Sequence of the first protein:
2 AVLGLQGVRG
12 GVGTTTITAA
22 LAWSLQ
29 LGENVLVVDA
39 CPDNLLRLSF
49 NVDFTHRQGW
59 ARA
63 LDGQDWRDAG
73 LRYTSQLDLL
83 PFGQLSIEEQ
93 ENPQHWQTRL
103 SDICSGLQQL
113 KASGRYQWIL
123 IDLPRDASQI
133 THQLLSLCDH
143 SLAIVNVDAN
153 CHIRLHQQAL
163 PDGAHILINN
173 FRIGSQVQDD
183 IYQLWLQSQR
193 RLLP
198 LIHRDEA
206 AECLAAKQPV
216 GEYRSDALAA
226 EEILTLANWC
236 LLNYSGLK

Residue-level contacts at the interface:
Residue D182 in the first protein contacts residue R51 in the second protein (closest heavy-atom distance 2.8 Å).
Residue Q159 in the first protein contacts residue L31 in the second protein (closest heavy-atom distance 3.6 Å).
Residue D182 in the first protein is in contact with residue W52 in the second protein (closest heavy-atom distance 2.7 Å).
Residue A161 in the first protein is in contact with residue S30 in the second protein (closest heavy-atom distance 3.2 Å).
Residue Q178 in the first protein contacts residue R51 in the second protein (closest heavy-atom distance 3.6 Å).
Residue H158 in the first protein interacts with residue Y36 in the second protein (closest heavy-atom distance 2.6 Å).
Residue A161 in the first protein interacts with residue L31 in the second protein (closest heavy-atom distance 4.4 Å).
Residue D164 in the first protein interacts with residue S30 in the second protein (closest heavy-atom distance 3.5 Å).
Residue S190 in the first protein contacts residue D33 in the second protein (closest heavy-atom distance 3.8 Å).
Residue Q191 in the first protein is in contact with residue P32 in the second protein (closest heavy-atom distance 4.3 Å).
Residue H154 in the first protein interacts with residue Y36 in the second protein (closest heavy-atom distance 3.6 Å).
Residue H154 in the first protein is in contact with residue F58 in the second protein (closest heavy-atom distance 3.8 Å).
Residue L186 in the first protein is in contact with residue L49 in the second protein (closest heavy-atom distance 4.3 Å).
Residue S190 in the first protein contacts residue D35 in the second protein (closest heavy-atom distance 2.9 Å).
Residue L157 in the first protein is in contact with residue I34 in the second protein (closest heavy-atom distance 3.4 Å).
Residue A161 in the first protein is in contact with residue F29 in the second protein (closest heavy-atom distance 3.8 Å).
Residue Q185 in the first protein interacts with residue L45 in the second protein (closest heavy-atom distance 3.8 Å).
Residue Q191 in the first protein is in contact with residue D33 in the second protein (closest heavy-atom distance 4.0 Å).
Residue S190 in the first protein interacts with residue Y36 in the second protein (closest heavy-atom distance 4.1 Å).
Residue P163 in the first protein interacts with residue F29 in the second protein (closest heavy-atom distance 4.1 Å).
Residue H154 in the first protein interacts with residue L55 in the second protein (closest heavy-atom distance 3.5 Å).
Residue V179 in the first protein interacts with residue W52 in the second protein (closest heavy-atom distance 3.7 Å).
Residue L186 in the first protein contacts residue Y36 in the second protein (closest heavy-atom distance 4.0 Å).
Residue Q189 in the first protein interacts with residue L45 in the second protein (closest heavy-atom distance 3.7 Å).
Residue L186 in the first protein is in contact with residue L55 in the second protein (closest heavy-atom distance 4.0 Å).
Residue R192 in the first protein interacts with residue D33 in the second protein (closest heavy-atom distance 3.1 Å).
Residue Q191 in the first protein contacts residue I34 in the second protein (closest heavy-atom distance 3.4 Å).
Residue Q160 in the first protein is in contact with residue L31 in the second protein (closest heavy-atom distance 3.5 Å).
Residue L162 in the first protein interacts with residue P32 in the second protein (closest heavy-atom distance 3.7 Å).
Residue I155 in the first protein is in contact with residue L54 in the second protein (closest heavy-atom distance 3.7 Å).
Residue H158 in the first protein interacts with residue I34 in the second protein (closest heavy-atom distance 3.5 Å).
Residue H158 in the first protein contacts residue F58 in the second protein (closest heavy-atom distance 3.5 Å).
Residue I183 in the first protein contacts residue L55 in the second protein (closest heavy-atom distance 4.0 Å).
Residue H154 in the first protein is in contact with residue L54 in the second protein (closest heavy-atom distance 4.9 Å).
Residue Q189 in the first protein interacts with residue D35 in the second protein (closest heavy-atom distance 3.7 Å).
Residue R192 in the first protein contacts residue D35 in the second protein (closest heavy-atom distance 4.1 Å).
Residue L157 in the first protein interacts with residue P32 in the second protein (closest heavy-atom distance 3.2 Å).
Residue L186 in the first protein contacts residue L45 in the second protein (closest heavy-atom distance 3.7 Å).
Residue H158 in the first protein contacts residue L31 in the second protein (closest heavy-atom distance 3.7 Å).
Residue I168 in the first protein interacts with residue P32 in the second protein (closest heavy-atom distance 4.8 Å).
Residue A151 in the first protein interacts with residue L54 in the second protein (closest heavy-atom distance 3.8 Å).
Residue Q160 in the first protein is in contact with residue P32 in the second protein (closest heavy-atom distance 3.3 Å).
Residue D182 in the first protein is in contact with residue A48 in the second protein (closest heavy-atom distance 3.6 Å).
Residue H134 in the first protein contacts residue F29 in the second protein (closest heavy-atom distance 3.4 Å).
Residue D182 in the first protein is in contact with residue L55 in the second protein (closest heavy-atom distance 4.5 Å).
Residue A161 in the first protein contacts residue P32 in the second protein (closest heavy-atom distance 4.9 Å).
Residue Q160 in the first protein contacts residue S30 in the second protein (closest heavy-atom distance 4.3 Å).
Residue Q178 in the first protein is in contact with residue W52 in the second protein (closest heavy-atom distance 4.4 Å).
Residue D164 in the first protein contacts residue F29 in the second protein (closest heavy-atom distance 4.2 Å).
Residue L162 in the first protein interacts with residue S30 in the second protein (closest heavy-atom distance 3.0 Å).
Residue R193 in the first protein is in contact with residue D33 in the second protein (closest heavy-atom distance 4.1 Å).
Residue I155 in the first protein is in contact with residue F58 in the second protein (closest heavy-atom distance 3.9 Å).
Residue L157 in the first protein interacts with residue L31 in the second protein (closest heavy-atom distance 4.4 Å).
Residue L162 in the first protein contacts residue F29 in the second protein (closest heavy-atom distance 3.5 Å).
Residue S190 in the first protein contacts residue I34 in the second protein (closest heavy-atom distance 3.4 Å).
Residue L137 in the first protein contacts residue F29 in the second protein (closest heavy-atom distance 3.5 Å).
Residue R192 in the first protein contacts residue I34 in the second protein (closest heavy-atom distance 4.7 Å).

This data describes a binding interaction between two proteins.

Sequence of the second protein:
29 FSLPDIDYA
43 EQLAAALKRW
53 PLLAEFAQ